This data describes a binding interaction between two proteins.

Sequence of the second protein:
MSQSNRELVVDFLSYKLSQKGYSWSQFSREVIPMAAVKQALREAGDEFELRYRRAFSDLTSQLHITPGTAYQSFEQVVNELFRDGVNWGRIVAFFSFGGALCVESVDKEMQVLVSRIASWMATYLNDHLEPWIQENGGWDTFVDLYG

Sequence of the first protein:
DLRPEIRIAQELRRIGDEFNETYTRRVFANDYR

Residue-level contacts at the interface:
Residue Y101 in the second protein interacts with residue F19 in the first protein (closest heavy-atom distance 4.0 Å).
Residue W137 in the second protein interacts with residue N20 in the first protein (closest heavy-atom distance 3.6 Å).
Residue Y101 in the second protein is in contact with residue E18 in the first protein (closest heavy-atom distance 2.9 Å).
Residue R100 in the second protein contacts residue T22 in the first protein (closest heavy-atom distance 4.0 Å).
Residue V126 in the second protein contacts residue I8 in the first protein (closest heavy-atom distance 4.4 Å).
Residue E129 in the second protein contacts residue I6 in the first protein (closest heavy-atom distance 4.2 Å).
Residue A142 in the second protein contacts residue L12 in the first protein (closest heavy-atom distance 3.9 Å).
Residue Y195 in the second protein interacts with residue F19 in the first protein (closest heavy-atom distance 3.8 Å).
Residue N136 in the second protein is in contact with residue N20 in the first protein (closest heavy-atom distance 3.6 Å).
Residue L130 in the second protein contacts residue R13 in the first protein (closest heavy-atom distance 3.6 Å).
Residue Q125 in the second protein contacts residue E5 in the first protein (closest heavy-atom distance 3.9 Å).
Residue L194 in the second protein is in contact with residue V27 in the first protein (closest heavy-atom distance 3.9 Å).
Residue A104 in the second protein contacts residue I15 in the first protein (closest heavy-atom distance 4.1 Å).
Residue G138 in the second protein contacts residue F19 in the first protein (closest heavy-atom distance 4.4 Å).
Residue E129 in the second protein is in contact with residue A9 in the first protein (closest heavy-atom distance 3.6 Å).
Residue E129 in the second protein contacts residue R13 in the first protein (closest heavy-atom distance 2.7 Å).
Residue L112 in the second protein contacts residue I8 in the first protein (closest heavy-atom distance 3.9 Å).
Residue R139 in the second protein interacts with residue R13 in the first protein (closest heavy-atom distance 3.5 Å).
Residue E96 in the second protein is in contact with residue F19 in the first protein (closest heavy-atom distance 3.5 Å).
Residue Q111 in the second protein interacts with residue I8 in the first protein (closest heavy-atom distance 3.3 Å).
Residue V141 in the second protein is in contact with residue F19 in the first protein (closest heavy-atom distance 4.0 Å).
Residue Q125 in the second protein is in contact with residue R3 in the first protein (closest heavy-atom distance 2.3 Å).
Residue L112 in the second protein contacts residue E5 in the first protein (closest heavy-atom distance 3.8 Å).
Residue Y195 in the second protein is in contact with residue N20 in the first protein (closest heavy-atom distance 3.0 Å).
Residue F97 in the second protein interacts with residue F19 in the first protein (closest heavy-atom distance 3.8 Å).
Residue L194 in the second protein is in contact with residue Y23 in the first protein (closest heavy-atom distance 3.5 Å).
Residue E96 in the second protein contacts residue Y23 in the first protein (closest heavy-atom distance 2.5 Å).
Residue R100 in the second protein is in contact with residue F19 in the first protein (closest heavy-atom distance 4.0 Å).
Residue Q111 in the second protein contacts residue P4 in the first protein (closest heavy-atom distance 3.2 Å).
Residue G138 in the second protein contacts residue N20 in the first protein (closest heavy-atom distance 3.2 Å).
Residue F146 in the second protein is in contact with residue L12 in the first protein (closest heavy-atom distance 3.7 Å).
Residue G138 in the second protein is in contact with residue G16 in the first protein (closest heavy-atom distance 3.3 Å).
Residue L130 in the second protein is in contact with residue L12 in the first protein (closest heavy-atom distance 3.9 Å).
Residue A142 in the second protein contacts residue G16 in the first protein (closest heavy-atom distance 4.3 Å).
Residue L108 in the second protein contacts residue I8 in the first protein (closest heavy-atom distance 4.1 Å).
Residue L130 in the second protein interacts with residue A9 in the first protein (closest heavy-atom distance 4.0 Å).
Residue R139 in the second protein interacts with residue D17 in the first protein (closest heavy-atom distance 2.7 Å).
Residue R139 in the second protein interacts with residue G16 in the first protein (closest heavy-atom distance 4.0 Å).
Residue L194 in the second protein contacts residue R26 in the first protein (closest heavy-atom distance 4.2 Å).
Residue N136 in the second protein interacts with residue D17 in the first protein (closest heavy-atom distance 2.9 Å).
Residue A104 in the second protein is in contact with residue E11 in the first protein (closest heavy-atom distance 4.1 Å).
Residue F97 in the second protein is in contact with residue I15 in the first protein (closest heavy-atom distance 3.4 Å).
Residue R132 in the second protein is in contact with residue Q10 in the first protein (closest heavy-atom distance 4.2 Å).
Residue A93 in the second protein interacts with residue F19 in the first protein (closest heavy-atom distance 3.5 Å).
Residue N136 in the second protein is in contact with residue G16 in the first protein (closest heavy-atom distance 4.2 Å).
Residue V126 in the second protein contacts residue A9 in the first protein (closest heavy-atom distance 3.2 Å).
Residue Y101 in the second protein contacts residue I15 in the first protein (closest heavy-atom distance 3.6 Å).
Residue D133 in the second protein is in contact with residue R13 in the first protein (closest heavy-atom distance 3.8 Å).
Residue S122 in the second protein is in contact with residue E5 in the first protein (closest heavy-atom distance 3.0 Å).
Residue L112 in the second protein contacts residue P4 in the first protein (closest heavy-atom distance 3.6 Å).
Residue Y195 in the second protein is in contact with residue Y23 in the first protein (closest heavy-atom distance 3.5 Å).
Residue V126 in the second protein contacts residue E5 in the first protein (closest heavy-atom distance 3.7 Å).
Residue F105 in the second protein interacts with residue L12 in the first protein (closest heavy-atom distance 3.7 Å).
Residue Q111 in the second protein interacts with residue R7 in the first protein (closest heavy-atom distance 3.2 Å).
Residue F146 in the second protein contacts residue I8 in the first protein (closest heavy-atom distance 4.4 Å).
Residue R132 in the second protein interacts with residue R13 in the first protein (closest heavy-atom distance 3.1 Å).
Residue E129 in the second protein interacts with residue Q10 in the first protein (closest heavy-atom distance 3.0 Å).
Residue V126 in the second protein contacts residue L12 in the first protein (closest heavy-atom distance 3.9 Å).
Residue A93 in the second protein is in contact with residue Y23 in the first protein (closest heavy-atom distance 4.4 Å).
Residue F97 in the second protein interacts with residue G16 in the first protein (closest heavy-atom distance 4.1 Å).